The following describes two proteins that form a bound complex.

Sequence of chain A:
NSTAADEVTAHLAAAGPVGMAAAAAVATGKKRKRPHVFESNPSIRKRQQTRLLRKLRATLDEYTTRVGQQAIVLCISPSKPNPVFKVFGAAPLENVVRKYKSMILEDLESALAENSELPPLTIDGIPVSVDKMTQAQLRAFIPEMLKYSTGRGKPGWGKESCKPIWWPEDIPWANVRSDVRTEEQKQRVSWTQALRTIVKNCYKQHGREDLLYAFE

Sequence of chain B:
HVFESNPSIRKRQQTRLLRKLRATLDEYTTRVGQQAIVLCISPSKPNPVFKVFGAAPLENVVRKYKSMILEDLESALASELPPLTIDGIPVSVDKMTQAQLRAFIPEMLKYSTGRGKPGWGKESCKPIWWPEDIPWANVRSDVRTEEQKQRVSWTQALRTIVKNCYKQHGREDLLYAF

Residue-level contacts at the interface:
Residue V74 in chain A is in contact with residue F45 in chain B (closest heavy-atom distance 3.5 Å).
Residue Q76 in chain A is in contact with residue C82 in chain B (closest heavy-atom distance 3.6 Å).
Residue I83 in chain A contacts residue Q76 in chain B (closest heavy-atom distance 3.3 Å).
Residue V80 in chain A contacts residue V80 in chain B (closest heavy-atom distance 3.5 Å).
Residue V33 in chain A is in contact with residue T72 in chain B (closest heavy-atom distance 3.3 Å).
Residue L81 in chain A interacts with residue I79 in chain B (closest heavy-atom distance 2.9 Å).
Residue T35 in chain A interacts with residue A98 in chain B (closest heavy-atom distance 3.0 Å).
Residue H43 in chain A contacts residue E69 in chain B (closest heavy-atom distance 3.4 Å).
Residue K93 in chain A is in contact with residue Q76 in chain B (closest heavy-atom distance 3.7 Å).
Residue P99 in chain A interacts with residue A118 in chain B (closest heavy-atom distance 3.6 Å).
Residue R58 in chain A is in contact with residue R73 in chain B (closest heavy-atom distance 3.5 Å).
Residue T66 in chain A contacts residue K62 in chain B (closest heavy-atom distance 3.7 Å).
Residue R73 in chain A interacts with residue E46 in chain B (closest heavy-atom distance 3.0 Å).
Residue R73 in chain A contacts residue R58 in chain B (closest heavy-atom distance 3.5 Å).
Residue Y107 in chain A contacts residue D114 in chain B (closest heavy-atom distance 2.4 Å).
Residue H43 in chain A interacts with residue T72 in chain B (closest heavy-atom distance 3.6 Å).
Residue L63 in chain A is in contact with residue T66 in chain B (closest heavy-atom distance 3.5 Å).
Residue V80 in chain A interacts with residue I79 in chain B (closest heavy-atom distance 3.2 Å).
Residue R73 in chain A interacts with residue V44 in chain B (closest heavy-atom distance 3.4 Å).
Residue A31 in chain A interacts with residue Q77 in chain B (closest heavy-atom distance 3.6 Å).
Residue R52 in chain A is in contact with residue V74 in chain B (closest heavy-atom distance 3.6 Å).
Residue A78 in chain A interacts with residue L81 in chain B (closest heavy-atom distance 3.1 Å).
Residue A32 in chain A interacts with residue Q76 in chain B (closest heavy-atom distance 3.5 Å).
Residue R73 in chain A contacts residue Q55 in chain B (closest heavy-atom distance 3.0 Å).
Residue C82 in chain A contacts residue Q77 in chain B (closest heavy-atom distance 3.5 Å).
Residue D114 in chain A interacts with residue Y107 in chain B (closest heavy-atom distance 2.6 Å).
Residue T72 in chain A interacts with residue F45 in chain B (closest heavy-atom distance 3.2 Å).
Residue E69 in chain A contacts residue L59 in chain B (closest heavy-atom distance 3.5 Å).
Residue E69 in chain A interacts with residue R58 in chain B (closest heavy-atom distance 2.7 Å).
Residue A31 in chain A is in contact with residue A98 in chain B (closest heavy-atom distance 3.5 Å).
Residue Q55 in chain A is in contact with residue R73 in chain B (closest heavy-atom distance 3.6 Å).
Residue L60 in chain A is in contact with residue Y70 in chain B (closest heavy-atom distance 3.6 Å).
Residue T72 in chain A contacts residue H43 in chain B (closest heavy-atom distance 3.6 Å).
Residue A28 in chain A contacts residue Q77 in chain B (closest heavy-atom distance 3.0 Å).
Residue T66 in chain A contacts residue L63 in chain B (closest heavy-atom distance 3.6 Å).
Residue R58 in chain A contacts residue E69 in chain B (closest heavy-atom distance 2.6 Å).
Residue Q56 in chain A interacts with residue Y70 in chain B (closest heavy-atom distance 3.2 Å).
Residue A32 in chain A contacts residue Q77 in chain B (closest heavy-atom distance 3.4 Å).
Residue L81 in chain A interacts with residue A78 in chain B (closest heavy-atom distance 3.0 Å).
Residue I79 in chain A is in contact with residue V80 in chain B (closest heavy-atom distance 3.3 Å).
Residue Q76 in chain A interacts with residue I83 in chain B (closest heavy-atom distance 3.0 Å).
Residue V44 in chain A contacts residue R73 in chain B (closest heavy-atom distance 3.5 Å).
Residue I79 in chain A is in contact with residue L81 in chain B (closest heavy-atom distance 2.9 Å).
Residue Q76 in chain A is in contact with residue S84 in chain B (closest heavy-atom distance 3.5 Å).
Residue M110 in chain A is in contact with residue Y107 in chain B (closest heavy-atom distance 3.2 Å).
Residue F45 in chain A interacts with residue T72 in chain B (closest heavy-atom distance 3.3 Å).
Residue I83 in chain A is in contact with residue Q77 in chain B (closest heavy-atom distance 3.0 Å).
Residue F45 in chain A contacts residue R73 in chain B (closest heavy-atom distance 3.6 Å).
Residue C82 in chain A contacts residue Q76 in chain B (closest heavy-atom distance 3.2 Å).
Residue Q77 in chain A interacts with residue I83 in chain B (closest heavy-atom distance 3.0 Å).
Residue E46 in chain A contacts residue R73 in chain B (closest heavy-atom distance 3.1 Å).
Residue Q77 in chain A contacts residue C82 in chain B (closest heavy-atom distance 3.5 Å).
Residue G75 in chain A contacts residue F45 in chain B (closest heavy-atom distance 3.5 Å).
Residue R105 in chain A contacts residue G140 in chain B (closest heavy-atom distance 3.4 Å).
Residue Y70 in chain A interacts with residue L60 in chain B (closest heavy-atom distance 3.6 Å).
Residue H43 in chain A interacts with residue R73 in chain B (closest heavy-atom distance 3.6 Å).
Residue Y107 in chain A contacts residue M110 in chain B (closest heavy-atom distance 3.4 Å).
Residue K62 in chain A is in contact with residue T66 in chain B (closest heavy-atom distance 3.4 Å).
Residue A29 in chain A interacts with residue G75 in chain B (closest heavy-atom distance 3.1 Å).
Residue Y70 in chain A is in contact with residue Q56 in chain B (closest heavy-atom distance 3.3 Å).